Interface contacts:
Residue F6 in the second protein is in contact with residue K468 in the first protein (closest heavy-atom distance 4.8 Å).
Residue E21 in the second protein contacts residue K376 in the first protein (closest heavy-atom distance 5.0 Å).

Sequence of the second protein:
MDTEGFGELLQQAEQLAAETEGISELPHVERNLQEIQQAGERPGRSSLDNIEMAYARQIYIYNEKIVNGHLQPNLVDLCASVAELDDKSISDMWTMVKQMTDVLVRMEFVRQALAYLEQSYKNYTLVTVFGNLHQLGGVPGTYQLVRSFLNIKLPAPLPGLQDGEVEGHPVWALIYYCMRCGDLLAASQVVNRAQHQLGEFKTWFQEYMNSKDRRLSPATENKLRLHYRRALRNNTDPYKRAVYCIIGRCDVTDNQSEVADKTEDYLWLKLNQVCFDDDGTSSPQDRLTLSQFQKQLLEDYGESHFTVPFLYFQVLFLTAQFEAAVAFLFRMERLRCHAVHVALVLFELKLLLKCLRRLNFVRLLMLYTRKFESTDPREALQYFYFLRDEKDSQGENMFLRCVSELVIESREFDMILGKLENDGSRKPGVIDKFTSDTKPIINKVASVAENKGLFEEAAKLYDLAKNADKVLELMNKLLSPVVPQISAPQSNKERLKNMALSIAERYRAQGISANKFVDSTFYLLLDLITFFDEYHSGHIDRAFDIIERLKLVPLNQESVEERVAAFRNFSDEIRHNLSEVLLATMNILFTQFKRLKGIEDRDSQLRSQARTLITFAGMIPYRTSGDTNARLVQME

Sequence of the first protein:
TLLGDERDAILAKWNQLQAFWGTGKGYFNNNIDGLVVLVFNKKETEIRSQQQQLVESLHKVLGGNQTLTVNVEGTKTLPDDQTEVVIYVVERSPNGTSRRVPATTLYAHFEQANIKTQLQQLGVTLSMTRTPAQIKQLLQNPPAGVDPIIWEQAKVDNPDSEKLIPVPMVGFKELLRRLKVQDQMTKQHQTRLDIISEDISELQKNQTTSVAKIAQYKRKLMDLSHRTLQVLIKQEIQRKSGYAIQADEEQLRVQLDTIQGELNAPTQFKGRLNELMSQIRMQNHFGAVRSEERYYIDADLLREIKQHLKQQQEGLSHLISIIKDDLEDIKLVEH

The following describes two proteins that form a bound complex.